Sequence of chain A:
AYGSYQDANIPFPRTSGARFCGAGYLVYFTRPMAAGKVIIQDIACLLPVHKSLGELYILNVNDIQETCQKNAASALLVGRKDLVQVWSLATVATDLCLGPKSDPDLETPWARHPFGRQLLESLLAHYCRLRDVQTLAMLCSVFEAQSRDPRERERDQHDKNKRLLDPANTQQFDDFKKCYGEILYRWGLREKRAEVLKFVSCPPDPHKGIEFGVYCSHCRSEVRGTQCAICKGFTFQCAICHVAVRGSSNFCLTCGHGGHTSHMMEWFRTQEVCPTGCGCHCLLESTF

Sequence of chain B:
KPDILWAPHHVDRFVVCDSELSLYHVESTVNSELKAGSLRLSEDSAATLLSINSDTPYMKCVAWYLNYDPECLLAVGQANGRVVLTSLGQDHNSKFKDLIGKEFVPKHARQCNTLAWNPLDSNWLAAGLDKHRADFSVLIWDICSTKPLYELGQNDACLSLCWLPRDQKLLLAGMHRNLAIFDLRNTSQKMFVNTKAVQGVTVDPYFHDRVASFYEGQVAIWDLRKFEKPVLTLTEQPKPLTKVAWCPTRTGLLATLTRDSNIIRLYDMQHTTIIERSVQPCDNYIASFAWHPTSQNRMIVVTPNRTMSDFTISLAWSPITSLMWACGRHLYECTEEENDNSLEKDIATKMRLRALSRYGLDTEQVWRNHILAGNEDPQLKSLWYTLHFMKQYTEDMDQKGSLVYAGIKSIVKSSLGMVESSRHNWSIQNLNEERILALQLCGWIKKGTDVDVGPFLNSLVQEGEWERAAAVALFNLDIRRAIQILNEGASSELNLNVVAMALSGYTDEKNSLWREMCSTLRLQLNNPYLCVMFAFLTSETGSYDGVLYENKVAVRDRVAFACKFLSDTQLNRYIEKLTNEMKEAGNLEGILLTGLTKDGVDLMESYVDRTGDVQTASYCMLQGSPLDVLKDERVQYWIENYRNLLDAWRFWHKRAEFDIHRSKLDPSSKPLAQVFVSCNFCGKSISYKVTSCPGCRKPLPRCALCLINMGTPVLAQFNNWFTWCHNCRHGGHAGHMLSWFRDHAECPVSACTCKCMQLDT

Contacts between the two chains:
Residue C846 in chain B interacts with residue G933 in chain A (closest heavy-atom distance 3.4 Å).
Residue S871 in chain B interacts with residue P890 in chain A (closest heavy-atom distance 3.3 Å).
Residue V754 in chain B interacts with residue I896 in chain A (closest heavy-atom distance 3.6 Å).
Residue Q838 in chain B is in contact with residue T973 in chain A (closest heavy-atom distance 2.8 Å).
Residue L806 in chain B interacts with residue R876 in chain A (closest heavy-atom distance 3.5 Å).
Residue M878 in chain B contacts residue S934 in chain A (closest heavy-atom distance 2.9 Å).
Residue D881 in chain B contacts residue G933 in chain A (closest heavy-atom distance 2.9 Å).
Residue R732 in chain B is in contact with residue I926 in chain A (closest heavy-atom distance 2.5 Å).
Residue N757 in chain B is in contact with residue H893 in chain A (closest heavy-atom distance 3.2 Å).
Residue Q751 in chain B contacts residue G942 in chain A (closest heavy-atom distance 2.7 Å).
Residue V870 in chain B interacts with residue K884 in chain A (closest heavy-atom distance 2.9 Å).
Residue F753 in chain B contacts residue F898 in chain A (closest heavy-atom distance 3.5 Å).
Residue D881 in chain B contacts residue R932 in chain A (closest heavy-atom distance 3.4 Å).
Residue T844 in chain B is in contact with residue N936 in chain A (closest heavy-atom distance 3.1 Å).
Residue L880 in chain B contacts residue R932 in chain A (closest heavy-atom distance 3.5 Å).
Residue C756 in chain B is in contact with residue G895 in chain A (closest heavy-atom distance 3.5 Å).
Residue P748 in chain B is in contact with residue T962 in chain A (closest heavy-atom distance 3.2 Å).
Residue W842 in chain B interacts with residue S972 in chain A (closest heavy-atom distance 3.1 Å).
Residue V752 in chain B contacts residue G942 in chain A (closest heavy-atom distance 3.4 Å).
Residue R732 in chain B interacts with residue A925 in chain A (closest heavy-atom distance 3.5 Å).
Residue L749 in chain B is in contact with residue R906 in chain A (closest heavy-atom distance 3.4 Å).
Residue T844 in chain B contacts residue S935 in chain A (closest heavy-atom distance 3.5 Å).
Residue K747 in chain B contacts residue G963 in chain A (closest heavy-atom distance 2.4 Å).
Residue W845 in chain B contacts residue S935 in chain A (closest heavy-atom distance 2.9 Å).
Residue R850 in chain B contacts residue E897 in chain A (closest heavy-atom distance 2.8 Å).
Residue C877 in chain B contacts residue G933 in chain A (closest heavy-atom distance 3.4 Å).
Residue L749 in chain B is in contact with residue H943 in chain A (closest heavy-atom distance 3.4 Å).
Residue V754 in chain B interacts with residue E897 in chain A (closest heavy-atom distance 3.6 Å).
Residue R732 in chain B is in contact with residue H928 in chain A (closest heavy-atom distance 3.0 Å).
Residue K799 in chain B contacts residue K894 in chain A (closest heavy-atom distance 3.2 Å).
Residue P802 in chain B is in contact with residue H893 in chain A (closest heavy-atom distance 3.5 Å).
Residue L801 in chain B is in contact with residue I896 in chain A (closest heavy-atom distance 3.6 Å).
Residue V752 in chain B is in contact with residue G899 in chain A (closest heavy-atom distance 3.4 Å).
Residue A750 in chain B is in contact with residue R906 in chain A (closest heavy-atom distance 3.5 Å).
Residue G812 in chain B is in contact with residue F974 in chain A (closest heavy-atom distance 3.3 Å).
Residue F753 in chain B is in contact with residue Y901 in chain A (closest heavy-atom distance 3.3 Å).
Residue Q751 in chain B contacts residue V900 in chain A (closest heavy-atom distance 3.3 Å).
Residue P800 in chain B interacts with residue H893 in chain A (closest heavy-atom distance 3.3 Å).
Residue F753 in chain B contacts residue E908 in chain A (closest heavy-atom distance 3.5 Å).
Residue C877 in chain B interacts with residue S934 in chain A (closest heavy-atom distance 3.4 Å).
Residue W729 in chain B interacts with residue C927 in chain A (closest heavy-atom distance 3.4 Å).
Residue W729 in chain B interacts with residue I926 in chain A (closest heavy-atom distance 3.0 Å).
Residue Q751 in chain B interacts with residue Y901 in chain A (closest heavy-atom distance 2.9 Å).
Residue Q751 in chain B interacts with residue Q923 in chain A (closest heavy-atom distance 3.0 Å).
Residue A750 in chain B contacts residue Y901 in chain A (closest heavy-atom distance 3.5 Å).
Residue H865 in chain B contacts residue E881 in chain A (closest heavy-atom distance 2.6 Å).
Residue P814 in chain B contacts residue F974 in chain A (closest heavy-atom distance 3.4 Å).
Residue F839 in chain B contacts residue M951 in chain A (closest heavy-atom distance 3.5 Å).
Residue R850 in chain B contacts residue R910 in chain A (closest heavy-atom distance 3.4 Å).
Residue F753 in chain B interacts with residue V900 in chain A (closest heavy-atom distance 3.3 Å).
Residue N757 in chain B is in contact with residue K894 in chain A (closest heavy-atom distance 3.6 Å).
Residue K747 in chain B is in contact with residue C964 in chain A (closest heavy-atom distance 3.1 Å).
Residue S755 in chain B is in contact with residue E897 in chain A (closest heavy-atom distance 2.9 Å).
Residue W845 in chain B is in contact with residue S934 in chain A (closest heavy-atom distance 3.5 Å).
Residue N757 in chain B contacts residue G895 in chain A (closest heavy-atom distance 2.7 Å).
Residue T844 in chain B is in contact with residue T947 in chain A (closest heavy-atom distance 3.6 Å).
Residue S740 in chain B interacts with residue G963 in chain A (closest heavy-atom distance 3.4 Å).
Residue W842 in chain B interacts with residue N936 in chain A (closest heavy-atom distance 3.4 Å).
Residue F753 in chain B contacts residue G899 in chain A (closest heavy-atom distance 2.9 Å).
Residue W842 in chain B contacts residue F937 in chain A (closest heavy-atom distance 3.1 Å).

These two protein chains interact to form a complex.